These two protein chains interact to form a complex.

Sequence of protein 2:
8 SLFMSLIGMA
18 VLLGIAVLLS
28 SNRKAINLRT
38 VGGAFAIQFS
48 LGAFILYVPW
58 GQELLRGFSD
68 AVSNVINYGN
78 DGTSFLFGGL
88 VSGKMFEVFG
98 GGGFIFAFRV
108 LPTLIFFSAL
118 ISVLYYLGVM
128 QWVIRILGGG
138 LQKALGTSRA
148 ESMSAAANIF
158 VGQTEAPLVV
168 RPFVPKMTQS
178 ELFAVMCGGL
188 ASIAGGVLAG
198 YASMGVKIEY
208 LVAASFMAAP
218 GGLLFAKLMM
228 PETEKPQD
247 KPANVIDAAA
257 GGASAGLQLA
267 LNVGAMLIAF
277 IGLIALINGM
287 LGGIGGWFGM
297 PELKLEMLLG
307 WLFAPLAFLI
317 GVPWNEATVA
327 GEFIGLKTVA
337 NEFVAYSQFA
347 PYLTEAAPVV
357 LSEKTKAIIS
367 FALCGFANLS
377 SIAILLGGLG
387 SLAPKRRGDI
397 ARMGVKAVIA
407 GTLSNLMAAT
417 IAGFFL

Interface contacts:
Residue L263 in protein 2 is in contact with residue A271 in protein 1 (closest heavy-atom distance 3.8 Å).
Residue F113 in protein 2 is in contact with residue A275 in protein 1 (closest heavy-atom distance 3.9 Å).
Residue I252 in protein 2 is in contact with residue F276 in protein 1 (closest heavy-atom distance 3.9 Å).
Residue F82 in protein 2 contacts residue F103 in protein 1 (closest heavy-atom distance 3.6 Å).
Residue L263 in protein 2 interacts with residue N268 in protein 1 (closest heavy-atom distance 3.9 Å).
Residue G76 in protein 2 interacts with residue G278 in protein 1 (closest heavy-atom distance 4.1 Å).
Residue F84 in protein 2 interacts with residue I102 in protein 1 (closest heavy-atom distance 3.3 Å).
Residue K91 in protein 2 interacts with residue F96 in protein 1 (closest heavy-atom distance 4.0 Å).
Residue A116 in protein 2 interacts with residue L279 in protein 1 (closest heavy-atom distance 4.3 Å).
Residue G85 in protein 2 is in contact with residue G99 in protein 1 (closest heavy-atom distance 3.9 Å).
Residue A256 in protein 2 is in contact with residue F276 in protein 1 (closest heavy-atom distance 3.9 Å).
Residue L263 in protein 2 is in contact with residue L267 in protein 1 (closest heavy-atom distance 3.5 Å).
Residue L87 in protein 2 is in contact with residue F105 in protein 1 (closest heavy-atom distance 3.8 Å).
Residue D253 in protein 2 is in contact with residue S376 in protein 1 (closest heavy-atom distance 2.6 Å).
Residue N250 in protein 2 contacts residue L375 in protein 1 (closest heavy-atom distance 4.0 Å).
Residue K91 in protein 2 contacts residue V95 in protein 1 (closest heavy-atom distance 3.6 Å).
Residue L117 in protein 2 contacts residue L282 in protein 1 (closest heavy-atom distance 4.0 Å).
Residue Y75 in protein 2 interacts with residue A281 in protein 1 (closest heavy-atom distance 3.6 Å).
Residue F113 in protein 2 interacts with residue G278 in protein 1 (closest heavy-atom distance 3.3 Å).
Residue G79 in protein 2 contacts residue I277 in protein 1 (closest heavy-atom distance 3.8 Å).
Residue P109 in protein 2 is in contact with residue I274 in protein 1 (closest heavy-atom distance 3.9 Å).
Residue G86 in protein 2 interacts with residue F96 in protein 1 (closest heavy-atom distance 3.5 Å).
Residue D253 in protein 2 is in contact with residue A379 in protein 1 (closest heavy-atom distance 3.7 Å).
Residue F84 in protein 2 interacts with residue F105 in protein 1 (closest heavy-atom distance 4.3 Å).
Residue F105 in protein 2 interacts with residue F105 in protein 1 (closest heavy-atom distance 3.9 Å).
Residue I112 in protein 2 is in contact with residue A271 in protein 1 (closest heavy-atom distance 3.6 Å).
Residue F82 in protein 2 contacts residue I277 in protein 1 (closest heavy-atom distance 3.5 Å).
Residue G79 in protein 2 is in contact with residue I274 in protein 1 (closest heavy-atom distance 3.6 Å).
Residue F113 in protein 2 is in contact with residue L279 in protein 1 (closest heavy-atom distance 3.5 Å).
Residue Y75 in protein 2 contacts residue G278 in protein 1 (closest heavy-atom distance 3.8 Å).
Residue A259 in protein 2 contacts residue A275 in protein 1 (closest heavy-atom distance 3.6 Å).
Residue G79 in protein 2 is in contact with residue G278 in protein 1 (closest heavy-atom distance 4.0 Å).
Residue T80 in protein 2 is in contact with residue I274 in protein 1 (closest heavy-atom distance 4.2 Å).
Residue L87 in protein 2 is in contact with residue M92 in protein 1 (closest heavy-atom distance 4.2 Å).
Residue L87 in protein 2 is in contact with residue I102 in protein 1 (closest heavy-atom distance 3.9 Å).
Residue A116 in protein 2 contacts residue A275 in protein 1 (closest heavy-atom distance 3.6 Å).
Residue I252 in protein 2 contacts residue S376 in protein 1 (closest heavy-atom distance 3.5 Å).
Residue F84 in protein 2 is in contact with residue A104 in protein 1 (closest heavy-atom distance 3.6 Å).
Residue L83 in protein 2 is in contact with residue F103 in protein 1 (closest heavy-atom distance 3.6 Å).
Residue A255 in protein 2 interacts with residue F276 in protein 1 (closest heavy-atom distance 3.8 Å).
Residue M92 in protein 2 contacts residue F96 in protein 1 (closest heavy-atom distance 3.7 Å).
Residue V72 in protein 2 contacts residue L282 in protein 1 (closest heavy-atom distance 4.3 Å).
Residue I252 in protein 2 interacts with residue V335 in protein 1 (closest heavy-atom distance 3.6 Å).
Residue S89 in protein 2 is in contact with residue F96 in protein 1 (closest heavy-atom distance 4.1 Å).
Residue Y75 in protein 2 contacts residue L282 in protein 1 (closest heavy-atom distance 3.7 Å).
Residue A259 in protein 2 contacts residue A271 in protein 1 (closest heavy-atom distance 3.8 Å).
Residue L83 in protein 2 contacts residue I102 in protein 1 (closest heavy-atom distance 3.8 Å).
Residue V95 in protein 2 interacts with residue V95 in protein 1 (closest heavy-atom distance 4.2 Å).
Residue Y75 in protein 2 interacts with residue G285 in protein 1 (closest heavy-atom distance 3.3 Å).
Residue L83 in protein 2 contacts residue I274 in protein 1 (closest heavy-atom distance 3.5 Å).
Residue D78 in protein 2 contacts residue I277 in protein 1 (closest heavy-atom distance 4.0 Å).
Residue G86 in protein 2 interacts with residue G99 in protein 1 (closest heavy-atom distance 2.7 Å).
Residue A255 in protein 2 contacts residue L279 in protein 1 (closest heavy-atom distance 3.7 Å).
Residue L117 in protein 2 interacts with residue L279 in protein 1 (closest heavy-atom distance 4.2 Å).
Residue L83 in protein 2 interacts with residue A104 in protein 1 (closest heavy-atom distance 3.0 Å).
Residue F82 in protein 2 contacts residue S343 in protein 1 (closest heavy-atom distance 3.5 Å).
Residue D78 in protein 2 contacts residue A281 in protein 1 (closest heavy-atom distance 3.4 Å).
Residue L83 in protein 2 is in contact with residue L273 in protein 1 (closest heavy-atom distance 4.0 Å).
Residue G86 in protein 2 contacts residue I102 in protein 1 (closest heavy-atom distance 3.8 Å).
Residue L83 in protein 2 is in contact with residue G270 in protein 1 (closest heavy-atom distance 4.0 Å).

Sequence of protein 1:
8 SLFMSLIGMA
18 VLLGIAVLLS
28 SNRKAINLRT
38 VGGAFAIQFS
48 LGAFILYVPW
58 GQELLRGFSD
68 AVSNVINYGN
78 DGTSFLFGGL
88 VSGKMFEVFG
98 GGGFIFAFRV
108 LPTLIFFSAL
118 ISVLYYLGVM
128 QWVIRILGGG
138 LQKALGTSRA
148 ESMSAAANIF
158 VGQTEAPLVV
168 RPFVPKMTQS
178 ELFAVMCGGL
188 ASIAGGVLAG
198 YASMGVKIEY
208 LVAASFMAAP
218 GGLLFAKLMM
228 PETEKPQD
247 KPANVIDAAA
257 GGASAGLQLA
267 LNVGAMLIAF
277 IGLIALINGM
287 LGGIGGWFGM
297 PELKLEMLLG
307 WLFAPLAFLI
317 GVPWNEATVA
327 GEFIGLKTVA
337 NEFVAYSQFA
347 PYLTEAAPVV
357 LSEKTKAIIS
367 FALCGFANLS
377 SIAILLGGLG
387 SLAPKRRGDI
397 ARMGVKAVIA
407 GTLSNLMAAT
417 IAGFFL